Residue-level contacts at the interface:
Residue R95 in protein 2 is in contact with residue K33 in protein 1 (closest heavy-atom distance 3.4 Å).
Residue V856 in protein 2 interacts with residue Y36 in protein 1 (closest heavy-atom distance 4.8 Å).
Residue E79 in protein 2 is in contact with residue K33 in protein 1 (closest heavy-atom distance 2.4 Å).
Residue L799 in protein 2 contacts residue R7 in protein 1 (closest heavy-atom distance 4.8 Å).
Residue V856 in protein 2 is in contact with residue R7 in protein 1 (closest heavy-atom distance 4.6 Å).
Residue E803 in protein 2 is in contact with residue R39 in protein 1 (closest heavy-atom distance 4.5 Å).
Residue T857 in protein 2 interacts with residue K33 in protein 1 (closest heavy-atom distance 3.2 Å).
Residue K864 in protein 2 is in contact with residue R23 in protein 1 (closest heavy-atom distance 4.1 Å).
Residue F801 in protein 2 contacts residue K37 in protein 1 (closest heavy-atom distance 4.8 Å).
Residue K805 in protein 2 contacts residue R44 in protein 1 (closest heavy-atom distance 4.2 Å).
Residue K864 in protein 2 is in contact with residue E24 in protein 1 (closest heavy-atom distance 3.9 Å).
Residue R85 in protein 2 interacts with residue K33 in protein 1 (closest heavy-atom distance 4.8 Å).
Residue F801 in protein 2 interacts with residue P40 in protein 1 (closest heavy-atom distance 4.1 Å).
Residue V854 in protein 2 contacts residue L35 in protein 1 (closest heavy-atom distance 3.9 Å).
Residue R753 in protein 2 is in contact with residue I49 in protein 1 (closest heavy-atom distance 3.1 Å).
Residue K864 in protein 2 contacts residue A22 in protein 1 (closest heavy-atom distance 4.8 Å).
Residue T857 in protein 2 is in contact with residue I34 in protein 1 (closest heavy-atom distance 4.2 Å).
Residue P802 in protein 2 is in contact with residue K37 in protein 1 (closest heavy-atom distance 3.9 Å).
Residue I875 in protein 2 contacts residue I49 in protein 1 (closest heavy-atom distance 4.7 Å).
Residue P802 in protein 2 interacts with residue R39 in protein 1 (closest heavy-atom distance 4.0 Å).
Residue K864 in protein 2 is in contact with residue T21 in protein 1 (closest heavy-atom distance 4.2 Å).
Residue D797 in protein 2 is in contact with residue Y6 in protein 1 (closest heavy-atom distance 4.5 Å).
Residue R687 in protein 2 is in contact with residue R39 in protein 1 (closest heavy-atom distance 3.8 Å).
Residue D795 in protein 2 contacts residue K37 in protein 1 (closest heavy-atom distance 3.8 Å).
Residue I855 in protein 2 is in contact with residue Y36 in protein 1 (closest heavy-atom distance 3.6 Å).
Residue D91 in protein 2 is in contact with residue I34 in protein 1 (closest heavy-atom distance 4.3 Å).
Residue Q81 in protein 2 contacts residue E24 in protein 1 (closest heavy-atom distance 2.8 Å).
Residue P802 in protein 2 is in contact with residue P38 in protein 1 (closest heavy-atom distance 3.9 Å).
Residue K853 in protein 2 contacts residue Y36 in protein 1 (closest heavy-atom distance 4.1 Å).
Residue V856 in protein 2 interacts with residue K37 in protein 1 (closest heavy-atom distance 4.8 Å).
Residue V854 in protein 2 contacts residue Y36 in protein 1 (closest heavy-atom distance 3.3 Å).
Residue K805 in protein 2 contacts residue R45 in protein 1 (closest heavy-atom distance 3.9 Å).
Residue E803 in protein 2 is in contact with residue R44 in protein 1 (closest heavy-atom distance 3.3 Å).
Residue R85 in protein 2 interacts with residue G31 in protein 1 (closest heavy-atom distance 2.3 Å).
Residue R871 in protein 2 is in contact with residue R39 in protein 1 (closest heavy-atom distance 5.0 Å).
Residue L799 in protein 2 contacts residue K37 in protein 1 (closest heavy-atom distance 3.8 Å).
Residue T857 in protein 2 contacts residue V25 in protein 1 (closest heavy-atom distance 3.9 Å).
Residue F775 in protein 2 contacts residue T21 in protein 1 (closest heavy-atom distance 4.6 Å).
Residue E858 in protein 2 is in contact with residue V25 in protein 1 (closest heavy-atom distance 3.8 Å).
Residue I855 in protein 2 interacts with residue L35 in protein 1 (closest heavy-atom distance 3.3 Å).
Residue E803 in protein 2 interacts with residue V46 in protein 1 (closest heavy-atom distance 4.8 Å).
Residue I94 in protein 2 is in contact with residue I34 in protein 1 (closest heavy-atom distance 3.8 Å).
Residue I688 in protein 2 contacts residue Y36 in protein 1 (closest heavy-atom distance 3.7 Å).
Residue I94 in protein 2 is in contact with residue Y36 in protein 1 (closest heavy-atom distance 4.1 Å).
Residue T857 in protein 2 contacts residue L35 in protein 1 (closest heavy-atom distance 4.8 Å).
Residue V856 in protein 2 interacts with residue L35 in protein 1 (closest heavy-atom distance 2.8 Å).
Residue R85 in protein 2 interacts with residue S32 in protein 1 (closest heavy-atom distance 3.9 Å).
Residue K864 in protein 2 is in contact with residue V25 in protein 1 (closest heavy-atom distance 3.4 Å).
Residue I800 in protein 2 contacts residue K37 in protein 1 (closest heavy-atom distance 4.8 Å).
Residue D797 in protein 2 contacts residue K37 in protein 1 (closest heavy-atom distance 3.9 Å).
Residue I855 in protein 2 contacts residue I34 in protein 1 (closest heavy-atom distance 4.4 Å).
Residue P802 in protein 2 interacts with residue P40 in protein 1 (closest heavy-atom distance 4.2 Å).
Residue V856 in protein 2 is in contact with residue I34 in protein 1 (closest heavy-atom distance 3.9 Å).
Residue V854 in protein 2 is in contact with residue K37 in protein 1 (closest heavy-atom distance 2.8 Å).
Residue V856 in protein 2 interacts with residue V25 in protein 1 (closest heavy-atom distance 4.8 Å).
Residue D852 in protein 2 interacts with residue R39 in protein 1 (closest heavy-atom distance 3.5 Å).
Residue D797 in protein 2 contacts residue R7 in protein 1 (closest heavy-atom distance 3.8 Å).
Residue E858 in protein 2 interacts with residue E24 in protein 1 (closest heavy-atom distance 2.9 Å).
Residue E858 in protein 2 is in contact with residue K33 in protein 1 (closest heavy-atom distance 3.7 Å).
Residue K805 in protein 2 contacts residue V46 in protein 1 (closest heavy-atom distance 4.5 Å).

This data describes a binding interaction between two proteins.

Sequence of protein 1:
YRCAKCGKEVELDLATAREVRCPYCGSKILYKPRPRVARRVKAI

Sequence of protein 2:
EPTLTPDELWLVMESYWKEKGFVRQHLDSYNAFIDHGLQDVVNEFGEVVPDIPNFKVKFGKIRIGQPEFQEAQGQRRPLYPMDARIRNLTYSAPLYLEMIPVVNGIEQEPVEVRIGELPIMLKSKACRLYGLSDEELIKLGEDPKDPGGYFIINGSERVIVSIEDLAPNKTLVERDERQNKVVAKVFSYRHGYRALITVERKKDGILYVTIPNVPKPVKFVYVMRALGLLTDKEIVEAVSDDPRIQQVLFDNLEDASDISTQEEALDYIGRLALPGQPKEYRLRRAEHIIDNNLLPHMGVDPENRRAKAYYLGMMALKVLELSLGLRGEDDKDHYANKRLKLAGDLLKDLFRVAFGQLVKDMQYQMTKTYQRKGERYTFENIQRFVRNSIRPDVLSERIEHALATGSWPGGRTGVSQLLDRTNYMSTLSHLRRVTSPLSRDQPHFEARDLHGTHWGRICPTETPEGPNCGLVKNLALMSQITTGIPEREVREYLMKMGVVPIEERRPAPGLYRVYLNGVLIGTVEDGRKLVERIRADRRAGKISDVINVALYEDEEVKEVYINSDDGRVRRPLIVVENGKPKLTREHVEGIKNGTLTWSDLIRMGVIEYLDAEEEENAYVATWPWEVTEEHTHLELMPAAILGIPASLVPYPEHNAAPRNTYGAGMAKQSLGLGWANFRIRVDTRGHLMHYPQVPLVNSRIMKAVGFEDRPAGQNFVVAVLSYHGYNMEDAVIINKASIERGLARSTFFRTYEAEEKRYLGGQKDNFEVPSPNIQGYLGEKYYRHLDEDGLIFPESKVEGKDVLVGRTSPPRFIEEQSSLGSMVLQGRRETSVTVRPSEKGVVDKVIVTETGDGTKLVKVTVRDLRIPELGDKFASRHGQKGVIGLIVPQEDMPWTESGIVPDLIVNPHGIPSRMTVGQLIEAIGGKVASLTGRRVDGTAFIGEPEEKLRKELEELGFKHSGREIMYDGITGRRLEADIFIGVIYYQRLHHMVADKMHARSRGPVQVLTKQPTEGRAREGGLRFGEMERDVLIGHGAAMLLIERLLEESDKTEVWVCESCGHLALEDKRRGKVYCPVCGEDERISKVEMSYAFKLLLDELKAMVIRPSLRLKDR